Sequence of chain B:
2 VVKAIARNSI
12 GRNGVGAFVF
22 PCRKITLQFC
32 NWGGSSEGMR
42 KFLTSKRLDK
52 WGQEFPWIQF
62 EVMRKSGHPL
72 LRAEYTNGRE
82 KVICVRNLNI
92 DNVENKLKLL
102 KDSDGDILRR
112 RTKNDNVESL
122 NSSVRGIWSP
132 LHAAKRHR

Sequence of chain A:
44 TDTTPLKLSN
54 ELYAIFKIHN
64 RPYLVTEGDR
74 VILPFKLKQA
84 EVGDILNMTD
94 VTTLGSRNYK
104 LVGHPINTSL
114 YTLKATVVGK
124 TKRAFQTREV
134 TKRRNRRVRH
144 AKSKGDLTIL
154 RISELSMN

Residue-level contacts at the interface:
Residue G15 in chain B contacts residue S156 in chain A (closest heavy-atom distance 3.5 Å).
Residue V16 in chain B interacts with residue S156 in chain A (closest heavy-atom distance 3.9 Å).
Residue G127 in chain B interacts with residue R100 in chain A (closest heavy-atom distance 3.6 Å).
Residue V125 in chain B interacts with residue E54 in chain A (closest heavy-atom distance 3.5 Å).
Residue L109 in chain B is in contact with residue K147 in chain A (closest heavy-atom distance 3.3 Å).
Residue R111 in chain B is in contact with residue A127 in chain A (closest heavy-atom distance 4.0 Å).
Residue V125 in chain B interacts with residue R100 in chain A (closest heavy-atom distance 3.7 Å).
Residue V125 in chain B interacts with residue L55 in chain A (closest heavy-atom distance 3.9 Å).
Residue N14 in chain B contacts residue R154 in chain A (closest heavy-atom distance 3.5 Å).
Residue S104 in chain B interacts with residue T124 in chain A (closest heavy-atom distance 3.7 Å).
Residue N122 in chain B contacts residue D72 in chain A (closest heavy-atom distance 3.8 Å).
Residue V125 in chain B is in contact with residue S99 in chain A (closest heavy-atom distance 3.8 Å).
Residue L121 in chain B is in contact with residue R154 in chain A (closest heavy-atom distance 4.0 Å).
Residue F19 in chain B interacts with residue V85 in chain A (closest heavy-atom distance 3.8 Å).
Residue V16 in chain B interacts with residue R154 in chain A (closest heavy-atom distance 4.0 Å).
Residue R110 in chain B is in contact with residue A127 in chain A (closest heavy-atom distance 3.4 Å).
Residue N122 in chain B is in contact with residue E70 in chain A (closest heavy-atom distance 2.9 Å).
Residue V125 in chain B interacts with residue Y56 in chain A (closest heavy-atom distance 3.8 Å).
Residue R13 in chain B contacts residue R154 in chain A (closest heavy-atom distance 3.2 Å).
Residue F19 in chain B contacts residue G86 in chain A (closest heavy-atom distance 3.5 Å).
Residue N117 in chain B is in contact with residue V74 in chain A (closest heavy-atom distance 3.9 Å).
Residue D105 in chain B contacts residue T124 in chain A (closest heavy-atom distance 3.4 Å).
Residue G15 in chain B interacts with residue R154 in chain A (closest heavy-atom distance 3.7 Å).
Residue V16 in chain B interacts with residue G71 in chain A (closest heavy-atom distance 3.6 Å).
Residue V118 in chain B contacts residue L67 in chain A (closest heavy-atom distance 3.8 Å).
Residue S120 in chain B is in contact with residue D72 in chain A (closest heavy-atom distance 2.7 Å).
Residue V125 in chain B interacts with residue T69 in chain A (closest heavy-atom distance 3.8 Å).
Residue R13 in chain B contacts residue E70 in chain A (closest heavy-atom distance 4.0 Å).
Residue L109 in chain B is in contact with residue T124 in chain A (closest heavy-atom distance 3.9 Å).
Residue N117 in chain B interacts with residue Y66 in chain A (closest heavy-atom distance 3.5 Å).
Residue S123 in chain B interacts with residue E54 in chain A (closest heavy-atom distance 3.1 Å).
Residue V16 in chain B interacts with residue I155 in chain A (closest heavy-atom distance 3.9 Å).
Residue V118 in chain B is in contact with residue R73 in chain A (closest heavy-atom distance 3.5 Å).
Residue R13 in chain B contacts residue G71 in chain A (closest heavy-atom distance 3.8 Å).
Residue N122 in chain B interacts with residue T69 in chain A (closest heavy-atom distance 3.2 Å).
Residue D103 in chain B interacts with residue G122 in chain A (closest heavy-atom distance 3.8 Å).
Residue L109 in chain B interacts with residue K125 in chain A (closest heavy-atom distance 3.4 Å).
Residue V118 in chain B interacts with residue V68 in chain A (closest heavy-atom distance 3.7 Å).
Residue R111 in chain B interacts with residue Q129 in chain A (closest heavy-atom distance 3.5 Å).
Residue F19 in chain B contacts residue V121 in chain A (closest heavy-atom distance 3.9 Å).
Residue N117 in chain B contacts residue I75 in chain A (closest heavy-atom distance 2.9 Å).
Residue D103 in chain B interacts with residue V85 in chain A (closest heavy-atom distance 3.4 Å).
Residue F21 in chain B contacts residue V85 in chain A (closest heavy-atom distance 3.7 Å).
Residue N117 in chain B contacts residue R73 in chain A (closest heavy-atom distance 3.6 Å).
Residue R112 in chain B interacts with residue R126 in chain A (closest heavy-atom distance 4.1 Å).
Residue P22 in chain B interacts with residue V121 in chain A (closest heavy-atom distance 3.9 Å).
Residue R112 in chain B contacts residue I75 in chain A (closest heavy-atom distance 3.2 Å).
Residue R110 in chain B contacts residue R126 in chain A (closest heavy-atom distance 3.8 Å).
Residue R126 in chain B interacts with residue R100 in chain A (closest heavy-atom distance 3.9 Å).
Residue G15 in chain B is in contact with residue T119 in chain A (closest heavy-atom distance 3.6 Å).
Residue E119 in chain B is in contact with residue R73 in chain A (closest heavy-atom distance 2.6 Å).
Residue E119 in chain B contacts residue D72 in chain A (closest heavy-atom distance 3.9 Å).
Residue F19 in chain B contacts residue V120 in chain A (closest heavy-atom distance 4.0 Å).
Residue E119 in chain B contacts residue I75 in chain A (closest heavy-atom distance 3.4 Å).
Residue R126 in chain B interacts with residue Y56 in chain A (closest heavy-atom distance 3.9 Å).
Residue L109 in chain B contacts residue A127 in chain A (closest heavy-atom distance 4.0 Å).
Residue R126 in chain B interacts with residue S99 in chain A (closest heavy-atom distance 4.2 Å).
Residue S104 in chain B contacts residue K123 in chain A (closest heavy-atom distance 3.4 Å).
Residue D103 in chain B contacts residue K123 in chain A (closest heavy-atom distance 3.3 Å).
Residue S124 in chain B interacts with residue E54 in chain A (closest heavy-atom distance 4.1 Å).

The following describes two proteins that form a bound complex.